Contacts between the two chains:
Residue E175 in chain B is in contact with residue K38 in chain A (closest heavy-atom distance 3.6 Å).
Residue T170 in chain B interacts with residue I11 in chain A (closest heavy-atom distance 3.9 Å).
Residue K171 in chain B interacts with residue K9 in chain A (closest heavy-atom distance 4.8 Å).
Residue F169 in chain B contacts residue I11 in chain A (closest heavy-atom distance 4.4 Å).
Residue A167 in chain B contacts residue K9 in chain A (closest heavy-atom distance 4.2 Å).
Residue T170 in chain B contacts residue K9 in chain A (closest heavy-atom distance 4.6 Å).
Residue T170 in chain B is in contact with residue D10 in chain A (closest heavy-atom distance 3.5 Å).
Residue K171 in chain B interacts with residue D10 in chain A (closest heavy-atom distance 3.0 Å).

The following describes two proteins that form a bound complex.

Sequence of chain A:
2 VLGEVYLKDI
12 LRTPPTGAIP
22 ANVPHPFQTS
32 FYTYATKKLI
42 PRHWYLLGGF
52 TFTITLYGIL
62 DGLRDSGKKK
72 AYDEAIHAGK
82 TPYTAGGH

Sequence of chain B:
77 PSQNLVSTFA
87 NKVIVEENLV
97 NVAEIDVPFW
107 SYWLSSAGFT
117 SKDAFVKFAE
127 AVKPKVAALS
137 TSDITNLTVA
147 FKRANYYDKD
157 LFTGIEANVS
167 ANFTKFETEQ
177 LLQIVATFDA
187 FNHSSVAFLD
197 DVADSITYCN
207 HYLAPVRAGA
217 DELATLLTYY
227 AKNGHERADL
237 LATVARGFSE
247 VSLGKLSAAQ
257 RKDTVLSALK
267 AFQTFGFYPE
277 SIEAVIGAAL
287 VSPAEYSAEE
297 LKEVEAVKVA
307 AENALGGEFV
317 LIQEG